Sequence of the second protein:
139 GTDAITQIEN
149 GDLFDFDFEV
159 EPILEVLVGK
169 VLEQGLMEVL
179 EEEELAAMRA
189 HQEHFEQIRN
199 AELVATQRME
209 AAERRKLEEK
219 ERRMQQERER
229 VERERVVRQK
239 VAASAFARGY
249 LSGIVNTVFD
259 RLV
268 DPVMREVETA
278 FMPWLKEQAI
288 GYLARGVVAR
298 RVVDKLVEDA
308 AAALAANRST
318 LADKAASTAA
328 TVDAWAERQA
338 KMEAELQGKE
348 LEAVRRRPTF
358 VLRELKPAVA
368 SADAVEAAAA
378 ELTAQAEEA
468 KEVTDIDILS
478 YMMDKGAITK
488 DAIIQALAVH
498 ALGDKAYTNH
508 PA

Sequence of the first protein:
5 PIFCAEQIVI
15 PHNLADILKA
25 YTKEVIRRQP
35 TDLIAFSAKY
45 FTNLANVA

Interface contacts:
Residue G173 in the second protein interacts with residue T26 in the first protein (closest heavy-atom distance 4.2 Å).
Residue F152 in the second protein interacts with residue A9 in the first protein (closest heavy-atom distance 5.0 Å).
Residue E176 in the second protein is in contact with residue K27 in the first protein (closest heavy-atom distance 2.5 Å).
Residue G173 in the second protein interacts with residue I30 in the first protein (closest heavy-atom distance 4.8 Å).
Residue I161 in the second protein contacts residue A9 in the first protein (closest heavy-atom distance 4.4 Å).
Residue F154 in the second protein interacts with residue I12 in the first protein (closest heavy-atom distance 4.7 Å).
Residue G173 in the second protein interacts with residue K23 in the first protein (closest heavy-atom distance 4.1 Å).
Residue V177 in the second protein interacts with residue I30 in the first protein (closest heavy-atom distance 3.8 Å).
Residue V177 in the second protein interacts with residue K27 in the first protein (closest heavy-atom distance 4.6 Å).
Residue F152 in the second protein contacts residue I6 in the first protein (closest heavy-atom distance 3.4 Å).
Residue V158 in the second protein is in contact with residue I12 in the first protein (closest heavy-atom distance 3.9 Å).
Residue V177 in the second protein interacts with residue R31 in the first protein (closest heavy-atom distance 3.3 Å).
Residue V169 in the second protein is in contact with residue K23 in the first protein (closest heavy-atom distance 3.9 Å).
Residue L165 in the second protein contacts residue I14 in the first protein (closest heavy-atom distance 4.0 Å).
Residue V169 in the second protein interacts with residue L22 in the first protein (closest heavy-atom distance 3.9 Å).
Residue I161 in the second protein contacts residue I12 in the first protein (closest heavy-atom distance 4.1 Å).
Residue E180 in the second protein contacts residue R31 in the first protein (closest heavy-atom distance 3.1 Å).
Residue Q172 in the second protein is in contact with residue K23 in the first protein (closest heavy-atom distance 2.3 Å).
Residue F152 in the second protein interacts with residue I12 in the first protein (closest heavy-atom distance 4.8 Å).
Residue L174 in the second protein interacts with residue I30 in the first protein (closest heavy-atom distance 4.3 Å).
Residue V169 in the second protein contacts residue T26 in the first protein (closest heavy-atom distance 3.9 Å).
Residue V169 in the second protein is in contact with residue A19 in the first protein (closest heavy-atom distance 4.2 Å).
Residue G173 in the second protein interacts with residue K27 in the first protein (closest heavy-atom distance 3.5 Å).
Residue L165 in the second protein is in contact with residue L18 in the first protein (closest heavy-atom distance 3.9 Å).
Residue F152 in the second protein contacts residue C8 in the first protein (closest heavy-atom distance 4.2 Å).
Residue L165 in the second protein is in contact with residue A19 in the first protein (closest heavy-atom distance 4.6 Å).
Residue I161 in the second protein is in contact with residue I14 in the first protein (closest heavy-atom distance 3.7 Å).
Residue E157 in the second protein contacts residue C8 in the first protein (closest heavy-atom distance 4.8 Å).
Residue Q172 in the second protein interacts with residue K27 in the first protein (closest heavy-atom distance 4.7 Å).
Residue E180 in the second protein contacts residue K27 in the first protein (closest heavy-atom distance 5.0 Å).
Residue L165 in the second protein is in contact with residue L22 in the first protein (closest heavy-atom distance 4.8 Å).
Residue F152 in the second protein is in contact with residue F7 in the first protein (closest heavy-atom distance 4.4 Å).
Residue E157 in the second protein interacts with residue A9 in the first protein (closest heavy-atom distance 3.7 Å).
Residue E176 in the second protein contacts residue K23 in the first protein (closest heavy-atom distance 3.6 Å).
Residue E157 in the second protein contacts residue I12 in the first protein (closest heavy-atom distance 4.8 Å).

This data describes a binding interaction between two proteins.